Sequence of the first protein:
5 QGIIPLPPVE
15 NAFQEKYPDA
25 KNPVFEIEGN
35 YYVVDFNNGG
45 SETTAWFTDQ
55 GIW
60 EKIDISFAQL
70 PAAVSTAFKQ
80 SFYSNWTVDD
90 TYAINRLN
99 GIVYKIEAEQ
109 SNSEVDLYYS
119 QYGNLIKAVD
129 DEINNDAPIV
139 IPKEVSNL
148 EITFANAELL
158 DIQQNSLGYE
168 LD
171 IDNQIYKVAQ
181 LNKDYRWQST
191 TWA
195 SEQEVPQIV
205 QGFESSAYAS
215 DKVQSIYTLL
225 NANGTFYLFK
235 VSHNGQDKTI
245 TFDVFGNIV

These two protein chains interact to form a complex.

Residue-level contacts at the interface:
Residue H237 in the first protein interacts with residue Y82 in the second protein (closest heavy-atom distance 4.6 Å).
Residue A211 in the first protein contacts residue S109 in the second protein (closest heavy-atom distance 3.8 Å).
Residue D241 in the first protein contacts residue F81 in the second protein (closest heavy-atom distance 4.6 Å).
Residue H237 in the first protein interacts with residue S83 in the second protein (closest heavy-atom distance 2.9 Å).
Residue I252 in the first protein interacts with residue S111 in the second protein (closest heavy-atom distance 4.1 Å).
Residue F81 in the first protein contacts residue Q240 in the second protein (closest heavy-atom distance 3.3 Å).
Residue N84 in the first protein contacts residue D215 in the second protein (closest heavy-atom distance 4.1 Å).
Residue Y212 in the first protein contacts residue F81 in the second protein (closest heavy-atom distance 3.9 Å).
Residue F81 in the first protein interacts with residue K242 in the second protein (closest heavy-atom distance 3.8 Å).
Residue F81 in the first protein contacts residue S236 in the second protein (closest heavy-atom distance 4.2 Å).
Residue W85 in the first protein contacts residue A211 in the second protein (closest heavy-atom distance 3.7 Å).
Residue S111 in the first protein interacts with residue I252 in the second protein (closest heavy-atom distance 4.6 Å).
Residue Q240 in the first protein interacts with residue Q79 in the second protein (closest heavy-atom distance 4.5 Å).
Residue F81 in the first protein is in contact with residue H237 in the second protein (closest heavy-atom distance 3.2 Å).
Residue S83 in the first protein interacts with residue H237 in the second protein (closest heavy-atom distance 2.9 Å).
Residue W85 in the first protein is in contact with residue Y212 in the second protein (closest heavy-atom distance 4.0 Å).
Residue N84 in the first protein contacts residue S214 in the second protein (closest heavy-atom distance 3.5 Å).
Residue N238 in the first protein interacts with residue Q79 in the second protein (closest heavy-atom distance 3.3 Å).
Residue N238 in the first protein interacts with residue S83 in the second protein (closest heavy-atom distance 3.0 Å).
Residue F81 in the first protein contacts residue V235 in the second protein (closest heavy-atom distance 3.9 Å).
Residue F81 in the first protein contacts residue D241 in the second protein (closest heavy-atom distance 4.6 Å).
Residue Q108 in the first protein interacts with residue A211 in the second protein (closest heavy-atom distance 3.3 Å).
Residue Y82 in the first protein is in contact with residue K242 in the second protein (closest heavy-atom distance 2.8 Å).
Residue S210 in the first protein is in contact with residue S109 in the second protein (closest heavy-atom distance 4.0 Å).
Residue S80 in the first protein contacts residue H237 in the second protein (closest heavy-atom distance 3.6 Å).
Residue S214 in the first protein interacts with residue N84 in the second protein (closest heavy-atom distance 3.7 Å).
Residue S111 in the first protein is in contact with residue A211 in the second protein (closest heavy-atom distance 3.8 Å).
Residue S109 in the first protein interacts with residue A211 in the second protein (closest heavy-atom distance 3.6 Å).
Residue A211 in the first protein interacts with residue Q108 in the second protein (closest heavy-atom distance 3.4 Å).
Residue Q79 in the first protein contacts residue Q240 in the second protein (closest heavy-atom distance 4.3 Å).
Residue Y212 in the first protein interacts with residue W85 in the second protein (closest heavy-atom distance 3.6 Å).
Residue S111 in the first protein contacts residue Y212 in the second protein (closest heavy-atom distance 4.3 Å).
Residue N84 in the first protein is in contact with residue H237 in the second protein (closest heavy-atom distance 3.5 Å).
Residue Q240 in the first protein contacts residue F81 in the second protein (closest heavy-atom distance 3.4 Å).
Residue H237 in the first protein contacts residue F81 in the second protein (closest heavy-atom distance 3.1 Å).
Residue S80 in the first protein interacts with residue Q240 in the second protein (closest heavy-atom distance 4.4 Å).
Residue N110 in the first protein is in contact with residue S209 in the second protein (closest heavy-atom distance 4.7 Å).
Residue A211 in the first protein contacts residue S111 in the second protein (closest heavy-atom distance 4.0 Å).
Residue H237 in the first protein interacts with residue N84 in the second protein (closest heavy-atom distance 3.5 Å).
Residue S209 in the first protein contacts residue S109 in the second protein (closest heavy-atom distance 4.3 Å).
Residue S109 in the first protein contacts residue S209 in the second protein (closest heavy-atom distance 4.0 Å).
Residue N238 in the first protein contacts residue S80 in the second protein (closest heavy-atom distance 2.8 Å).
Residue H237 in the first protein is in contact with residue S80 in the second protein (closest heavy-atom distance 3.6 Å).
Residue F81 in the first protein interacts with residue Y212 in the second protein (closest heavy-atom distance 3.9 Å).
Residue S109 in the first protein is in contact with residue S210 in the second protein (closest heavy-atom distance 3.5 Å).
Residue N238 in the first protein interacts with residue K78 in the second protein (closest heavy-atom distance 3.4 Å).
Residue V235 in the first protein is in contact with residue F81 in the second protein (closest heavy-atom distance 3.8 Å).
Residue Q240 in the first protein contacts residue S80 in the second protein (closest heavy-atom distance 4.6 Å).
Residue S83 in the first protein interacts with residue N238 in the second protein (closest heavy-atom distance 2.9 Å).
Residue D215 in the first protein is in contact with residue N84 in the second protein (closest heavy-atom distance 4.3 Å).
Residue S236 in the first protein is in contact with residue F81 in the second protein (closest heavy-atom distance 4.1 Å).
Residue D215 in the first protein contacts residue F81 in the second protein (closest heavy-atom distance 3.4 Å).
Residue S80 in the first protein contacts residue N238 in the second protein (closest heavy-atom distance 2.8 Å).
Residue K78 in the first protein is in contact with residue N238 in the second protein (closest heavy-atom distance 3.2 Å).
Residue K242 in the first protein interacts with residue F81 in the second protein (closest heavy-atom distance 3.4 Å).
Residue Y212 in the first protein is in contact with residue S111 in the second protein (closest heavy-atom distance 4.2 Å).
Residue A211 in the first protein is in contact with residue W85 in the second protein (closest heavy-atom distance 3.7 Å).
Residue K242 in the first protein is in contact with residue Y82 in the second protein (closest heavy-atom distance 3.5 Å).
Residue Q79 in the first protein interacts with residue N238 in the second protein (closest heavy-atom distance 3.3 Å).
Residue F81 in the first protein is in contact with residue D215 in the second protein (closest heavy-atom distance 3.4 Å).

Sequence of the second protein:
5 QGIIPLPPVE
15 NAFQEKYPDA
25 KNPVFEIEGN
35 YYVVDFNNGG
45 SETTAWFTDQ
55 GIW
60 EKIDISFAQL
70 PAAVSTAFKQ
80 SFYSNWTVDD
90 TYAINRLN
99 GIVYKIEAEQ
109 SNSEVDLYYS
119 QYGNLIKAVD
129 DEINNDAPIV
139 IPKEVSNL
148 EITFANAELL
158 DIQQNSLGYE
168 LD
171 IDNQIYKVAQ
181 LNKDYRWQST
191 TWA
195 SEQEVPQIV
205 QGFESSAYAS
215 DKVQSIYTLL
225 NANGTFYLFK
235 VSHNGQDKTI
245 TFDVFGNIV